These two protein chains interact to form a complex.

Sequence of chain B:
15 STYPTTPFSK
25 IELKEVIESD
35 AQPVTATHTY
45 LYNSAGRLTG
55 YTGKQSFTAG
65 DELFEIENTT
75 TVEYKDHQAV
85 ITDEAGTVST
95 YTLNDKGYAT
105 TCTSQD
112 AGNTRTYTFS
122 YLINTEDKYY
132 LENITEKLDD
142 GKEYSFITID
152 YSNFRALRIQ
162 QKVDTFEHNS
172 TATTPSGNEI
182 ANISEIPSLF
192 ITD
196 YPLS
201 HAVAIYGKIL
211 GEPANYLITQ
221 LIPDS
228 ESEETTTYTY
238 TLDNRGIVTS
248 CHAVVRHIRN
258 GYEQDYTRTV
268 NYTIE

Sequence of chain A:
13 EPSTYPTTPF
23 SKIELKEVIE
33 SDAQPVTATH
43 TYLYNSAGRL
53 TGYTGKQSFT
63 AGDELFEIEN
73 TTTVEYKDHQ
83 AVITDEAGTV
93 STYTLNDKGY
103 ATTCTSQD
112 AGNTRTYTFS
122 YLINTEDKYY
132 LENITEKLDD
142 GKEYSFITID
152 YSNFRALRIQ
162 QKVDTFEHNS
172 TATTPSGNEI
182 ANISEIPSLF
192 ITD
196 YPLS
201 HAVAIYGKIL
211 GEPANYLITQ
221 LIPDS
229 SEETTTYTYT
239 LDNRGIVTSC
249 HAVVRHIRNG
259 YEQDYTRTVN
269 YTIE

Residue-level contacts at the interface:
Residue R156 in chain A interacts with residue Q109 in chain B (closest heavy-atom distance 3.0 Å).
Residue N179 in chain A contacts residue N72 in chain B (closest heavy-atom distance 2.6 Å).
Residue E180 in chain A contacts residue A89 in chain B (closest heavy-atom distance 3.5 Å).
Residue D262 in chain A interacts with residue A35 in chain B (closest heavy-atom distance 3.2 Å).
Residue Y237 in chain A contacts residue F68 in chain B (closest heavy-atom distance 4.0 Å).
Residue Y216 in chain A contacts residue D110 in chain B (closest heavy-atom distance 3.8 Å).
Residue R156 in chain A interacts with residue T91 in chain B (closest heavy-atom distance 3.7 Å).
Residue N154 in chain A is in contact with residue Y145 in chain B (closest heavy-atom distance 4.0 Å).
Residue T236 in chain A contacts residue A63 in chain B (closest heavy-atom distance 4.3 Å).
Residue Y131 in chain A is in contact with residue A112 in chain B (closest heavy-atom distance 3.4 Å).
Residue S153 in chain A is in contact with residue L139 in chain B (closest heavy-atom distance 3.8 Å).
Residue F155 in chain A contacts residue E137 in chain B (closest heavy-atom distance 3.8 Å).
Residue Y216 in chain A interacts with residue Q109 in chain B (closest heavy-atom distance 4.0 Å).
Residue S153 in chain A is in contact with residue Y145 in chain B (closest heavy-atom distance 3.3 Å).
Residue F155 in chain A is in contact with residue Q109 in chain B (closest heavy-atom distance 3.3 Å).
Residue N215 in chain A is in contact with residue G113 in chain B (closest heavy-atom distance 3.3 Å).
Residue N125 in chain A interacts with residue N114 in chain B (closest heavy-atom distance 3.2 Å).
Residue N125 in chain A is in contact with residue G113 in chain B (closest heavy-atom distance 4.3 Å).
Residue R156 in chain A is in contact with residue D110 in chain B (closest heavy-atom distance 3.7 Å).
Residue H249 in chain A contacts residue E66 in chain B (closest heavy-atom distance 4.0 Å).
Residue N154 in chain A is in contact with residue Y196 in chain B (closest heavy-atom distance 3.5 Å).
Residue T236 in chain A is in contact with residue F61 in chain B (closest heavy-atom distance 3.5 Å).
Residue H249 in chain A contacts residue A63 in chain B (closest heavy-atom distance 3.5 Å).
Residue N125 in chain A is in contact with residue A112 in chain B (closest heavy-atom distance 2.9 Å).
Residue N179 in chain A is in contact with residue G57 in chain B (closest heavy-atom distance 3.7 Å).
Residue S153 in chain A interacts with residue R116 in chain B (closest heavy-atom distance 2.6 Å).
Residue A182 in chain A interacts with residue A89 in chain B (closest heavy-atom distance 3.4 Å).
Residue T126 in chain A is in contact with residue G113 in chain B (closest heavy-atom distance 4.1 Å).
Residue G178 in chain A contacts residue N72 in chain B (closest heavy-atom distance 3.8 Å).
Residue E260 in chain A contacts residue A35 in chain B (closest heavy-atom distance 4.0 Å).
Residue F155 in chain A interacts with residue S108 in chain B (closest heavy-atom distance 3.5 Å).
Residue E180 in chain A interacts with residue D87 in chain B (closest heavy-atom distance 3.5 Å).
Residue N215 in chain A interacts with residue A112 in chain B (closest heavy-atom distance 3.9 Å).
Residue H249 in chain A is in contact with residue F68 in chain B (closest heavy-atom distance 4.0 Å).
Residue T236 in chain A interacts with residue I70 in chain B (closest heavy-atom distance 4.2 Å).
Residue S177 in chain A is in contact with residue S199 in chain B (closest heavy-atom distance 3.5 Å).
Residue T238 in chain A is in contact with residue F68 in chain B (closest heavy-atom distance 3.4 Å).
Residue S153 in chain A contacts residue Y196 in chain B (closest heavy-atom distance 4.1 Å).
Residue Y216 in chain A is in contact with residue A89 in chain B (closest heavy-atom distance 3.8 Å).
Residue F155 in chain A contacts residue Y118 in chain B (closest heavy-atom distance 3.4 Å).
Residue F155 in chain A is in contact with residue D110 in chain B (closest heavy-atom distance 3.7 Å).
Residue Y152 in chain A is in contact with residue D110 in chain B (closest heavy-atom distance 4.4 Å).
Residue Y216 in chain A interacts with residue T91 in chain B (closest heavy-atom distance 2.4 Å).
Residue F155 in chain A interacts with residue Y196 in chain B (closest heavy-atom distance 3.0 Å).
Residue R253 in chain A interacts with residue D34 in chain B (closest heavy-atom distance 3.5 Å).
Residue I181 in chain A contacts residue A89 in chain B (closest heavy-atom distance 4.2 Å).
Residue L123 in chain A is in contact with residue N114 in chain B (closest heavy-atom distance 4.0 Å).
Residue L123 in chain A is in contact with residue A112 in chain B (closest heavy-atom distance 3.5 Å).
Residue R253 in chain A contacts residue A35 in chain B (closest heavy-atom distance 3.5 Å).
Residue T236 in chain A interacts with residue F68 in chain B (closest heavy-atom distance 3.8 Å).
Residue N154 in chain A contacts residue R116 in chain B (closest heavy-atom distance 4.0 Å).
Residue F155 in chain A interacts with residue R116 in chain B (closest heavy-atom distance 3.4 Å).
Residue N179 in chain A is in contact with residue I70 in chain B (closest heavy-atom distance 4.3 Å).
Residue H249 in chain A is in contact with residue G64 in chain B (closest heavy-atom distance 4.3 Å).
Residue G178 in chain A interacts with residue Y55 in chain B (closest heavy-atom distance 4.0 Å).
Residue Y152 in chain A is in contact with residue A112 in chain B (closest heavy-atom distance 4.2 Å).
Residue Y152 in chain A interacts with residue R116 in chain B (closest heavy-atom distance 3.4 Å).
Residue N179 in chain A contacts residue Y55 in chain B (closest heavy-atom distance 4.1 Å).
Residue T126 in chain A is in contact with residue D140 in chain B (closest heavy-atom distance 4.3 Å).
Residue T126 in chain A contacts residue N114 in chain B (closest heavy-atom distance 3.2 Å).